Interface contacts:
Residue L462 in the first protein contacts residue V176 in the second protein (closest heavy-atom distance 3.7 Å).
Residue N814 in the first protein interacts with residue A676 in the second protein (closest heavy-atom distance 3.8 Å).
Residue E501 in the first protein is in contact with residue V176 in the second protein (closest heavy-atom distance 3.7 Å).
Residue Y497 in the first protein contacts residue Q233 in the second protein (closest heavy-atom distance 3.4 Å).
Residue I785 in the first protein is in contact with residue Q623 in the second protein (closest heavy-atom distance 3.3 Å).
Residue Y497 in the first protein interacts with residue L184 in the second protein (closest heavy-atom distance 3.9 Å).
Residue R815 in the first protein is in contact with residue A676 in the second protein (closest heavy-atom distance 3.5 Å).
Residue N814 in the first protein interacts with residue S677 in the second protein (closest heavy-atom distance 2.8 Å).
Residue L813 in the first protein contacts residue L620 in the second protein (closest heavy-atom distance 3.6 Å).
Residue E501 in the first protein contacts residue Q180 in the second protein (closest heavy-atom distance 2.9 Å).
Residue G851 in the first protein contacts residue D234 in the second protein (closest heavy-atom distance 3.7 Å).
Residue S780 in the first protein is in contact with residue L620 in the second protein (closest heavy-atom distance 2.8 Å).
Residue L850 in the first protein is in contact with residue Y128 in the second protein (closest heavy-atom distance 3.5 Å).
Residue Y542 in the first protein contacts residue D234 in the second protein (closest heavy-atom distance 3.3 Å).
Residue I797 in the first protein contacts residue L184 in the second protein (closest heavy-atom distance 3.3 Å).
Residue V805 in the first protein is in contact with residue N228 in the second protein (closest heavy-atom distance 3.3 Å).
Residue S780 in the first protein contacts residue T726 in the second protein (closest heavy-atom distance 3.6 Å).
Residue Q772 in the first protein contacts residue F679 in the second protein (closest heavy-atom distance 3.9 Å).
Residue P783 in the first protein interacts with residue Q623 in the second protein (closest heavy-atom distance 3.6 Å).
Residue F458 in the first protein is in contact with residue Q233 in the second protein (closest heavy-atom distance 3.5 Å).
Residue N816 in the first protein interacts with residue S677 in the second protein (closest heavy-atom distance 3.9 Å).
Residue D788 in the first protein is in contact with residue Y128 in the second protein (closest heavy-atom distance 3.7 Å).
Residue A792 in the first protein contacts residue F236 in the second protein (closest heavy-atom distance 3.6 Å).
Residue L850 in the first protein interacts with residue A231 in the second protein (closest heavy-atom distance 3.7 Å).
Residue E501 in the first protein contacts residue K179 in the second protein (closest heavy-atom distance 2.5 Å).
Residue P800 in the first protein is in contact with residue G185 in the second protein (closest heavy-atom distance 4.0 Å).
Residue A794 in the first protein contacts residue K229 in the second protein (closest heavy-atom distance 3.6 Å).
Residue I797 in the first protein contacts residue T183 in the second protein (closest heavy-atom distance 3.9 Å).
Residue L813 in the first protein is in contact with residue A621 in the second protein (closest heavy-atom distance 3.9 Å).
Residue Y542 in the first protein interacts with residue Q233 in the second protein (closest heavy-atom distance 3.5 Å).
Residue S777 in the first protein contacts residue Y619 in the second protein (closest heavy-atom distance 2.9 Å).
Residue V795 in the first protein contacts residue V230 in the second protein (closest heavy-atom distance 3.5 Å).
Residue S777 in the first protein is in contact with residue L620 in the second protein (closest heavy-atom distance 3.4 Å).
Residue K789 in the first protein interacts with residue S127 in the second protein (closest heavy-atom distance 3.0 Å).
Residue L850 in the first protein contacts residue F236 in the second protein (closest heavy-atom distance 3.9 Å).
Residue K790 in the first protein contacts residue Y128 in the second protein (closest heavy-atom distance 3.3 Å).
Residue K789 in the first protein contacts residue Y128 in the second protein (closest heavy-atom distance 3.4 Å).
Residue I793 in the first protein contacts residue F236 in the second protein (closest heavy-atom distance 3.8 Å).
Residue K848 in the first protein contacts residue D234 in the second protein (closest heavy-atom distance 3.2 Å).
Residue Q781 in the first protein interacts with residue L725 in the second protein (closest heavy-atom distance 3.8 Å).
Residue S777 in the first protein is in contact with residue C617 in the second protein (closest heavy-atom distance 3.3 Å).
Residue Q772 in the first protein interacts with residue S677 in the second protein (closest heavy-atom distance 3.7 Å).
Residue L850 in the first protein interacts with residue D234 in the second protein (closest heavy-atom distance 3.4 Å).
Residue Q781 in the first protein interacts with residue T726 in the second protein (closest heavy-atom distance 3.7 Å).
Residue I503 in the first protein contacts residue Q180 in the second protein (closest heavy-atom distance 3.4 Å).
Residue N814 in the first protein contacts residue T681 in the second protein (closest heavy-atom distance 3.1 Å).
Residue E455 in the first protein interacts with residue K88 in the second protein (closest heavy-atom distance 2.7 Å).
Residue N498 in the first protein interacts with residue T183 in the second protein (closest heavy-atom distance 3.0 Å).
Residue T776 in the first protein interacts with residue L620 in the second protein (closest heavy-atom distance 3.8 Å).
Residue V795 in the first protein is in contact with residue K229 in the second protein (closest heavy-atom distance 3.0 Å).
Residue P800 in the first protein contacts residue R187 in the second protein (closest heavy-atom distance 3.8 Å).
Residue L462 in the first protein interacts with residue S173 in the second protein (closest heavy-atom distance 3.4 Å).
Residue Q781 in the first protein contacts residue A727 in the second protein (closest heavy-atom distance 3.3 Å).
Residue P783 in the first protein is in contact with residue H624 in the second protein (closest heavy-atom distance 3.2 Å).
Residue E500 in the first protein contacts residue K179 in the second protein (closest heavy-atom distance 2.5 Å).
Residue S780 in the first protein contacts residue A621 in the second protein (closest heavy-atom distance 3.9 Å).
Residue I793 in the first protein interacts with residue K229 in the second protein (closest heavy-atom distance 3.9 Å).
Residue R815 in the first protein is in contact with residue E674 in the second protein (closest heavy-atom distance 2.3 Å).
Residue N498 in the first protein contacts residue Q180 in the second protein (closest heavy-atom distance 3.4 Å).
Residue N814 in the first protein is in contact with residue E674 in the second protein (closest heavy-atom distance 3.6 Å).

Sequence of the second protein:
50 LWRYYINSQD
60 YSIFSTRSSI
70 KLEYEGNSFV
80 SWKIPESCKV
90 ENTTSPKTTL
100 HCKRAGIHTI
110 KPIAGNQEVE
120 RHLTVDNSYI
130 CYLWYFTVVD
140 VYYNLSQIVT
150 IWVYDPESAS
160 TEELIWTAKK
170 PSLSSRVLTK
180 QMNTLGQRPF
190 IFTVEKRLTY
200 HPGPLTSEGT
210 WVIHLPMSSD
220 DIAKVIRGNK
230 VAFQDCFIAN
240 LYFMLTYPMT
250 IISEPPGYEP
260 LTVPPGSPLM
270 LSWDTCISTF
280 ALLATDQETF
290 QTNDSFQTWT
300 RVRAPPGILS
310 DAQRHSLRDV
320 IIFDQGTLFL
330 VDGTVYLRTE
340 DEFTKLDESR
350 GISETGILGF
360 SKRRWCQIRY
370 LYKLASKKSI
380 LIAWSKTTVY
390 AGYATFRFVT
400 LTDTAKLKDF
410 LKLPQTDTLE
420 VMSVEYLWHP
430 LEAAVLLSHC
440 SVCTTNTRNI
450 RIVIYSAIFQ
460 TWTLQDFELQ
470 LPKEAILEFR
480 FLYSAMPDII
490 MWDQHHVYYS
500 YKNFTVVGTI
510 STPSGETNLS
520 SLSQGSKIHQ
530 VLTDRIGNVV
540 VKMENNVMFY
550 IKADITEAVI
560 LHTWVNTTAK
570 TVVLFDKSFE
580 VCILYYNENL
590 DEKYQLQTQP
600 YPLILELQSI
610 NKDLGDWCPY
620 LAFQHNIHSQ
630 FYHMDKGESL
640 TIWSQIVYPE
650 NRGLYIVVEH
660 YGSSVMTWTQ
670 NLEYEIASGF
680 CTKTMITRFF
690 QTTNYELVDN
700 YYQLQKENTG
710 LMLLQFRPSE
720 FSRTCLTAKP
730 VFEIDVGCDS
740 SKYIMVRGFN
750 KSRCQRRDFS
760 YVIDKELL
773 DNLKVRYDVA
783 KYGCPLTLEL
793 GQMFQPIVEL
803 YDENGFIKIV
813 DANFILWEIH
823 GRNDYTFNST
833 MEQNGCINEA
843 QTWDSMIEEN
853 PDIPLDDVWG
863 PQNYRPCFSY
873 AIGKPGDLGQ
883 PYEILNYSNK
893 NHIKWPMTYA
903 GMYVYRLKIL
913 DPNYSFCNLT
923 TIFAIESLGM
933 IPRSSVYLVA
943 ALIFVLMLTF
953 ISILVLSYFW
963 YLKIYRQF

The following describes two proteins that form a bound complex.

Sequence of the first protein:
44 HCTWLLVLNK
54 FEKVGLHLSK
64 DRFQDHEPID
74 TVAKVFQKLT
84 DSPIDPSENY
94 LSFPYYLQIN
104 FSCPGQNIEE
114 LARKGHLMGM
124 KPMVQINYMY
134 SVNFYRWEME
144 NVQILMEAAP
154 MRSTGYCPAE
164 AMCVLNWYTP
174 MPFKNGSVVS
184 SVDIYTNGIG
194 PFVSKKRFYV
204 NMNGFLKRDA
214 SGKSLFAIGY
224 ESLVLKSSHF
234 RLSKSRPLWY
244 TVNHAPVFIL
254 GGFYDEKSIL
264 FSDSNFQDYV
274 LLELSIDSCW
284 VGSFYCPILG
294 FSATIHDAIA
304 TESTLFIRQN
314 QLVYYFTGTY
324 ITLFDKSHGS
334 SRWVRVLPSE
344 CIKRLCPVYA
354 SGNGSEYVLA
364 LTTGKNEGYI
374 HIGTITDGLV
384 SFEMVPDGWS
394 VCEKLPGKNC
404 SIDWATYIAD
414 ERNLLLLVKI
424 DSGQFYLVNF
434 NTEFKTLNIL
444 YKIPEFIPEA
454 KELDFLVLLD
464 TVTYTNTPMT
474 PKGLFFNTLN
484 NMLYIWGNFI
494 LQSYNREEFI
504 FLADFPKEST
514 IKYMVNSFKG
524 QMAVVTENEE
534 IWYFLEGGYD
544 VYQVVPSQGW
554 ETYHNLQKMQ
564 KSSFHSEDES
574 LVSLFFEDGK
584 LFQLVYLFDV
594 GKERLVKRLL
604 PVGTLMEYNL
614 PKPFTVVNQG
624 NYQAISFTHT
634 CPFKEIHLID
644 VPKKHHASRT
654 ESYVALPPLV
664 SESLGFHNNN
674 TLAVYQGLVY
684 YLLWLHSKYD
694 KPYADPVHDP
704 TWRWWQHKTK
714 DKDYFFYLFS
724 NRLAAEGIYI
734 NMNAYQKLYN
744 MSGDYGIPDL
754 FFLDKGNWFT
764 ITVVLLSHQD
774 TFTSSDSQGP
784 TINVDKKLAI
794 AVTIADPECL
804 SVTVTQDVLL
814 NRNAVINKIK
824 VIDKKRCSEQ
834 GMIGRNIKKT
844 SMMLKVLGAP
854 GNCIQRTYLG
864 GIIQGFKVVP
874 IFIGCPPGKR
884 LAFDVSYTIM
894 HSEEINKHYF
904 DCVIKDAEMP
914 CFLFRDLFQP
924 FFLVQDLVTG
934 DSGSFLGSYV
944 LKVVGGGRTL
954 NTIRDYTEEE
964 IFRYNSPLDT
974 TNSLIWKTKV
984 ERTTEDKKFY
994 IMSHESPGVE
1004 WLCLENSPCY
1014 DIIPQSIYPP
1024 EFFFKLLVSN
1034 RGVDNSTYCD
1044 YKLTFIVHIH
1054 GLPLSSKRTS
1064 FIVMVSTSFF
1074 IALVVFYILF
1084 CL